Sequence of the second protein:
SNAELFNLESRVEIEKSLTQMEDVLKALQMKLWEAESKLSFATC

Interface contacts:
Residue K38 in the second protein is in contact with residue I14 in the first protein (closest heavy-atom distance 4.1 Å).
Residue I14 in the second protein interacts with residue K38 in the first protein (closest heavy-atom distance 3.8 Å).
Residue S17 in the second protein is in contact with residue K31 in the first protein (closest heavy-atom distance 3.2 Å).
Residue A35 in the second protein contacts residue L18 in the first protein (closest heavy-atom distance 4.4 Å).
Residue I14 in the second protein interacts with residue A35 in the first protein (closest heavy-atom distance 4.2 Å).
Residue L39 in the second protein is in contact with residue I14 in the first protein (closest heavy-atom distance 3.9 Å).
Residue E13 in the second protein interacts with residue K38 in the first protein (closest heavy-atom distance 3.8 Å).
Residue A35 in the second protein interacts with residue I14 in the first protein (closest heavy-atom distance 4.4 Å).
Residue N7 in the second protein is in contact with residue A42 in the first protein (closest heavy-atom distance 3.6 Å).
Residue L28 in the second protein is in contact with residue V24 in the first protein (closest heavy-atom distance 3.4 Å).
Residue F6 in the second protein contacts residue F41 in the first protein (closest heavy-atom distance 4.0 Å).
Residue S10 in the second protein is in contact with residue K38 in the first protein (closest heavy-atom distance 4.7 Å).
Residue A35 in the second protein is in contact with residue L8 in the first protein (closest heavy-atom distance 4.0 Å).
Residue K31 in the second protein is in contact with residue L8 in the first protein (closest heavy-atom distance 3.2 Å).
Residue N7 in the second protein interacts with residue T43 in the first protein (closest heavy-atom distance 4.8 Å).
Residue R11 in the second protein interacts with residue A42 in the first protein (closest heavy-atom distance 4.9 Å).
Residue K31 in the second protein contacts residue M21 in the first protein (closest heavy-atom distance 4.4 Å).
Residue L25 in the second protein interacts with residue L25 in the first protein (closest heavy-atom distance 3.8 Å).
Residue Q20 in the second protein contacts residue K31 in the first protein (closest heavy-atom distance 4.0 Å).
Residue K31 in the second protein contacts residue F6 in the first protein (closest heavy-atom distance 3.1 Å).
Residue L39 in the second protein is in contact with residue L18 in the first protein (closest heavy-atom distance 4.8 Å).
Residue L18 in the second protein interacts with residue L32 in the first protein (closest heavy-atom distance 5.0 Å).
Residue I14 in the second protein interacts with residue L39 in the first protein (closest heavy-atom distance 3.4 Å).
Residue F6 in the second protein is in contact with residue A42 in the first protein (closest heavy-atom distance 4.5 Å).
Residue K38 in the second protein is in contact with residue E9 in the first protein (closest heavy-atom distance 4.8 Å).
Residue L28 in the second protein is in contact with residue L25 in the first protein (closest heavy-atom distance 4.2 Å).
Residue E34 in the second protein interacts with residue L8 in the first protein (closest heavy-atom distance 4.3 Å).
Residue K38 in the second protein is in contact with residue L8 in the first protein (closest heavy-atom distance 4.0 Å).
Residue V24 in the second protein is in contact with residue L28 in the first protein (closest heavy-atom distance 3.5 Å).
Residue M21 in the second protein interacts with residue L28 in the first protein (closest heavy-atom distance 4.1 Å).
Residue M21 in the second protein is in contact with residue K31 in the first protein (closest heavy-atom distance 3.4 Å).
Residue L28 in the second protein is in contact with residue M21 in the first protein (closest heavy-atom distance 3.5 Å).
Residue M21 in the second protein is in contact with residue L32 in the first protein (closest heavy-atom distance 3.7 Å).
Residue L32 in the second protein is in contact with residue M21 in the first protein (closest heavy-atom distance 3.4 Å).
Residue R11 in the second protein interacts with residue L39 in the first protein (closest heavy-atom distance 4.9 Å).
Residue S10 in the second protein is in contact with residue A42 in the first protein (closest heavy-atom distance 3.8 Å).
Residue V24 in the second protein is in contact with residue V24 in the first protein (closest heavy-atom distance 3.8 Å).
Residue L32 in the second protein is in contact with residue L18 in the first protein (closest heavy-atom distance 4.3 Å).
Residue L25 in the second protein is in contact with residue L28 in the first protein (closest heavy-atom distance 3.8 Å).
Residue L18 in the second protein is in contact with residue A35 in the first protein (closest heavy-atom distance 4.4 Å).
Residue M21 in the second protein is in contact with residue A35 in the first protein (closest heavy-atom distance 4.5 Å).

These two protein chains interact to form a complex.

Sequence of the first protein:
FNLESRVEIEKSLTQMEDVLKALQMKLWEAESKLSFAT